Sequence of the second protein:
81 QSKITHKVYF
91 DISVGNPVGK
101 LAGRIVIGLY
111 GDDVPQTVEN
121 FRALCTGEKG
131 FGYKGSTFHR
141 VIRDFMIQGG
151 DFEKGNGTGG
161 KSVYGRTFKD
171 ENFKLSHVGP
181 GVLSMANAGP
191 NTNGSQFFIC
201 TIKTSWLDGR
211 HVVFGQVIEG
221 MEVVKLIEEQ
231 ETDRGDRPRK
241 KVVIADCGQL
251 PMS

Sequence of the first protein:
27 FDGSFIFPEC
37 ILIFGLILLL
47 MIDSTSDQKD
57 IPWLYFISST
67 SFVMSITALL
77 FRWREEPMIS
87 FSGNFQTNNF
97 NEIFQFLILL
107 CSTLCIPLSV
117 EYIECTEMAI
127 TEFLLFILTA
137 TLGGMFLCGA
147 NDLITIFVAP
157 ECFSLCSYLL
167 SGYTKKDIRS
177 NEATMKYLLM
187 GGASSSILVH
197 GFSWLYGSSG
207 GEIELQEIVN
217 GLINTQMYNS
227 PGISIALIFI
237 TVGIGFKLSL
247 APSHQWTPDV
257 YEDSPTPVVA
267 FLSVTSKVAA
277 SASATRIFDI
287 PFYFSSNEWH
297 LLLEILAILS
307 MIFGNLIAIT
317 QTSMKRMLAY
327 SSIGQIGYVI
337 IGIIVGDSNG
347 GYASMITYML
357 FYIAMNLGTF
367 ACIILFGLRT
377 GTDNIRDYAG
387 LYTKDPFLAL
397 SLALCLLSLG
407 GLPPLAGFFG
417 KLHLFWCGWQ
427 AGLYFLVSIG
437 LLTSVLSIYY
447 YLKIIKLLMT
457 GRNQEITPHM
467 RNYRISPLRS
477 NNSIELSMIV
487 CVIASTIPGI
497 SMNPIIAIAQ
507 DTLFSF

The following describes two proteins that form a bound complex.

Contacts between the two chains:
Residue F512 in the first protein is in contact with residue R234 in the second protein (closest heavy-atom distance 3.9 Å).
Residue S344 in the first protein contacts residue R239 in the second protein (closest heavy-atom distance 4.2 Å).
Residue L509 in the first protein interacts with residue R234 in the second protein (closest heavy-atom distance 4.9 Å).